Sequence of chain A:
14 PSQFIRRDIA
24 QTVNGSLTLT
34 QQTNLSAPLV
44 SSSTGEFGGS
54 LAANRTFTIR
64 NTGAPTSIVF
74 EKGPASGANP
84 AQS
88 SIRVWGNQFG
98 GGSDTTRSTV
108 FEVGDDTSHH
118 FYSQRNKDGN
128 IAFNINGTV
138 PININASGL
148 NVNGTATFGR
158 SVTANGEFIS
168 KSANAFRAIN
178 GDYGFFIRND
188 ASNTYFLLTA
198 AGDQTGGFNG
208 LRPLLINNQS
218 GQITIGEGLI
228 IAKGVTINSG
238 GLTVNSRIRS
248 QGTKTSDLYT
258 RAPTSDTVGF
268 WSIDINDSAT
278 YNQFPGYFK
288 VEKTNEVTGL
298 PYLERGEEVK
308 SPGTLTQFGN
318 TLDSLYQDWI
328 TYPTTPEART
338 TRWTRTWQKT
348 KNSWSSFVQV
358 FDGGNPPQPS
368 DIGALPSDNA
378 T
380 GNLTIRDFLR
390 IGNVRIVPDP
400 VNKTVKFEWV

These two protein chains interact to form a complex.

Contacts between the two chains:
Residue T383 in chain B is in contact with residue A377 in chain A (closest heavy-atom distance 2.8 Å).
Residue N242 in chain B interacts with residue G238 in chain A (closest heavy-atom distance 2.9 Å).
Residue I166 in chain B is in contact with residue V159 in chain A (closest heavy-atom distance 2.8 Å).
Residue H117 in chain B interacts with residue S120 in chain A (closest heavy-atom distance 2.9 Å).
Residue T160 in chain B is in contact with residue F155 in chain A (closest heavy-atom distance 2.8 Å).
Residue R63 in chain B is in contact with residue A56 in chain A (closest heavy-atom distance 2.8 Å).
Residue R174 in chain B contacts residue E164 in chain A (closest heavy-atom distance 2.9 Å).
Residue T33 in chain B is in contact with residue V26 in chain A (closest heavy-atom distance 2.7 Å).
Residue I227 in chain B interacts with residue I222 in chain A (closest heavy-atom distance 2.8 Å).
Residue Q248 in chain B interacts with residue V241 in chain A (closest heavy-atom distance 2.9 Å).
Residue V72 in chain B is in contact with residue F60 in chain A (closest heavy-atom distance 2.8 Å).
Residue A172 in chain B interacts with residue F165 in chain A (closest heavy-atom distance 2.9 Å).
Residue K348 in chain B is in contact with residue A335 in chain A (closest heavy-atom distance 2.8 Å).
Residue S321 in chain B interacts with residue T311 in chain A (closest heavy-atom distance 2.6 Å).
Residue E49 in chain B interacts with residue R63 in chain A (closest heavy-atom distance 2.9 Å).
Residue D386 in chain B contacts residue G380 in chain A (closest heavy-atom distance 2.8 Å).
Residue I227 in chain B contacts residue I220 in chain A (closest heavy-atom distance 2.8 Å).
Residue R246 in chain B contacts residue L239 in chain A (closest heavy-atom distance 2.8 Å).
Residue A84 in chain B is in contact with residue S105 in chain A (closest heavy-atom distance 2.8 Å).
Residue V72 in chain B is in contact with residue I62 in chain A (closest heavy-atom distance 2.8 Å).
Residue N37 in chain B contacts residue L32 in chain A (closest heavy-atom distance 2.8 Å).
Residue G391 in chain B is in contact with residue I384 in chain A (closest heavy-atom distance 2.9 Å).
Residue E164 in chain B is in contact with residue V159 in chain A (closest heavy-atom distance 2.9 Å).
Residue E49 in chain B contacts residue S44 in chain A (closest heavy-atom distance 2.8 Å).
Residue Q35 in chain B contacts residue S29 in chain A (closest heavy-atom distance 2.8 Å).
Residue S236 in chain B contacts residue G231 in chain A (closest heavy-atom distance 2.9 Å).
Residue I166 in chain B contacts residue A161 in chain A (closest heavy-atom distance 2.8 Å).
Residue A55 in chain B interacts with residue F50 in chain A (closest heavy-atom distance 2.8 Å).
Residue D112 in chain B interacts with residue R122 in chain A (closest heavy-atom distance 2.8 Å).
Residue T154 in chain B is in contact with residue N148 in chain A (closest heavy-atom distance 2.8 Å).
Residue N148 in chain B is in contact with residue I141 in chain A (closest heavy-atom distance 2.8 Å).
Residue Q356 in chain B contacts residue G360 in chain A (closest heavy-atom distance 2.7 Å).
Residue K230 in chain B interacts with residue E224 in chain A (closest heavy-atom distance 2.8 Å).
Residue R246 in chain B contacts residue T240 in chain A (closest heavy-atom distance 2.7 Å).
Residue R174 in chain B is in contact with residue F165 in chain A (closest heavy-atom distance 2.8 Å).
Residue F267 in chain B contacts residue I245 in chain A (closest heavy-atom distance 2.7 Å).
Residue R174 in chain B contacts residue S167 in chain A (closest heavy-atom distance 2.9 Å).
Residue G156 in chain B interacts with residue V149 in chain A (closest heavy-atom distance 2.7 Å).
Residue S262 in chain B is in contact with residue R244 in chain A (closest heavy-atom distance 2.8 Å).
Residue D325 in chain B interacts with residue R339 in chain A (closest heavy-atom distance 2.7 Å).
Residue R389 in chain B is in contact with residue I384 in chain A (closest heavy-atom distance 2.7 Å).
Residue Y323 in chain B interacts with residue T313 in chain A (closest heavy-atom distance 2.7 Å).
Residue G151 in chain B is in contact with residue G145 in chain A (closest heavy-atom distance 2.9 Å).
Residue R246 in chain B is in contact with residue V241 in chain A (closest heavy-atom distance 2.7 Å).
Residue T240 in chain B contacts residue I234 in chain A (closest heavy-atom distance 2.8 Å).
Residue N381 in chain B contacts residue N376 in chain A (closest heavy-atom distance 2.9 Å).
Residue N82 in chain B is in contact with residue N64 in chain A (closest heavy-atom distance 2.8 Å).
Residue G145 in chain B interacts with residue I139 in chain A (closest heavy-atom distance 2.8 Å).
Residue L146 in chain B contacts residue I141 in chain A (closest heavy-atom distance 2.9 Å).
Residue Q16 in chain B contacts residue R20 in chain A (closest heavy-atom distance 2.9 Å).
Residue R63 in chain B contacts residue R58 in chain A (closest heavy-atom distance 2.9 Å).
Residue S167 in chain B is in contact with residue G163 in chain A (closest heavy-atom distance 2.8 Å).
Residue A229 in chain B interacts with residue I222 in chain A (closest heavy-atom distance 2.9 Å).
Residue L372 in chain B interacts with residue L372 in chain A (closest heavy-atom distance 2.8 Å).
Residue N235 in chain B interacts with residue I228 in chain A (closest heavy-atom distance 2.8 Å).
Residue T343 in chain B interacts with residue T337 in chain A (closest heavy-atom distance 2.9 Å).
Residue G380 in chain B interacts with residue D375 in chain A (closest heavy-atom distance 2.9 Å).
Residue G51 in chain B is in contact with residue S44 in chain A (closest heavy-atom distance 2.9 Å).
Residue T135 in chain B interacts with residue F130 in chain A (closest heavy-atom distance 2.8 Å).
Residue N177 in chain B is in contact with residue N186 in chain A (closest heavy-atom distance 2.8 Å).

Sequence of chain B:
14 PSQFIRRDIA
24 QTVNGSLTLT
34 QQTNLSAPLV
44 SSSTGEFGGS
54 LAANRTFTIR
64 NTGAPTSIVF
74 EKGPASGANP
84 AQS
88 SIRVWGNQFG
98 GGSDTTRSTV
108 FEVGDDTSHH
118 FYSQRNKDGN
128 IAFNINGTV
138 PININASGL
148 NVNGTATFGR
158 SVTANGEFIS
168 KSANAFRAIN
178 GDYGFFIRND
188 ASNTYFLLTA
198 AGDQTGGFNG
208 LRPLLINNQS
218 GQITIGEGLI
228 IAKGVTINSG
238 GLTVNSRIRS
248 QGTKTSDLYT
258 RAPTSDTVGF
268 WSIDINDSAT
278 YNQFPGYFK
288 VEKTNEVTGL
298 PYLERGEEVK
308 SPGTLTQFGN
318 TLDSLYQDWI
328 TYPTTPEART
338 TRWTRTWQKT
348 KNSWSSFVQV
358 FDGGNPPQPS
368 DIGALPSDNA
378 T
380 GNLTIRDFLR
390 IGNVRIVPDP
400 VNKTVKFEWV